Sequence of the second protein:
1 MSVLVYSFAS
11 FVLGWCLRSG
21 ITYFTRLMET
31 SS

Sequence of the first protein:
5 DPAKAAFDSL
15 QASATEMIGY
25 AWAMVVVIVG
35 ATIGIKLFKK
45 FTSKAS

Interface contacts:
Residue L14 in the first protein is in contact with residue M28 in the second protein (closest heavy-atom distance 3.7 Å).
Residue F11 in the first protein is in contact with residue M28 in the second protein (closest heavy-atom distance 3.5 Å).
Residue A7 in the first protein is in contact with residue F24 in the second protein (closest heavy-atom distance 4.1 Å).
Residue F11 in the first protein contacts residue L27 in the second protein (closest heavy-atom distance 4.7 Å).
Residue F11 in the first protein contacts residue S31 in the second protein (closest heavy-atom distance 4.4 Å).
Residue A10 in the first protein contacts residue F24 in the second protein (closest heavy-atom distance 3.7 Å).
Residue F11 in the first protein interacts with residue F24 in the second protein (closest heavy-atom distance 3.9 Å).

This data describes a binding interaction between two proteins.